Residue-level contacts at the interface:
Residue Q274 in the first protein is in contact with residue K25 in the second protein (closest heavy-atom distance 3.0 Å).
Residue R355 in the first protein is in contact with residue S40 in the second protein (closest heavy-atom distance 3.9 Å).
Residue L312 in the first protein contacts residue L49 in the second protein (closest heavy-atom distance 4.1 Å).
Residue F285 in the first protein contacts residue L62 in the second protein (closest heavy-atom distance 3.6 Å).
Residue I308 in the first protein interacts with residue I56 in the second protein (closest heavy-atom distance 3.7 Å).
Residue R355 in the first protein contacts residue N44 in the second protein (closest heavy-atom distance 3.0 Å).
Residue I356 in the first protein interacts with residue L47 in the second protein (closest heavy-atom distance 4.0 Å).
Residue I333 in the first protein interacts with residue K59 in the second protein (closest heavy-atom distance 3.3 Å).
Residue L348 in the first protein interacts with residue L47 in the second protein (closest heavy-atom distance 3.7 Å).
Residue I356 in the first protein interacts with residue N44 in the second protein (closest heavy-atom distance 4.1 Å).
Residue F328 in the first protein is in contact with residue G52 in the second protein (closest heavy-atom distance 3.5 Å).
Residue N289 in the first protein contacts residue R65 in the second protein (closest heavy-atom distance 3.2 Å).
Residue L281 in the first protein contacts residue S18 in the second protein (closest heavy-atom distance 3.6 Å).
Residue R290 in the first protein is in contact with residue R65 in the second protein (closest heavy-atom distance 3.4 Å).
Residue F328 in the first protein is in contact with residue L49 in the second protein (closest heavy-atom distance 3.6 Å).
Residue L352 in the first protein contacts residue Y43 in the second protein (closest heavy-atom distance 4.0 Å).
Residue D277 in the first protein interacts with residue K25 in the second protein (closest heavy-atom distance 3.9 Å).
Residue L347 in the first protein contacts residue L19 in the second protein (closest heavy-atom distance 4.0 Å).
Residue L324 in the first protein interacts with residue L48 in the second protein (closest heavy-atom distance 3.8 Å).
Residue L347 in the first protein is in contact with residue Q54 in the second protein (closest heavy-atom distance 3.6 Å).
Residue L347 in the first protein contacts residue R58 in the second protein (closest heavy-atom distance 3.5 Å).
Residue I308 in the first protein contacts residue F53 in the second protein (closest heavy-atom distance 3.5 Å).
Residue I301 in the first protein contacts residue I81 in the second protein (closest heavy-atom distance 4.0 Å).
Residue D277 in the first protein interacts with residue S18 in the second protein (closest heavy-atom distance 3.5 Å).
Residue L281 in the first protein interacts with residue E22 in the second protein (closest heavy-atom distance 3.1 Å).
Residue F328 in the first protein interacts with residue L48 in the second protein (closest heavy-atom distance 3.1 Å).
Residue T297 in the first protein interacts with residue I81 in the second protein (closest heavy-atom distance 3.7 Å).
Residue I316 in the first protein contacts residue L49 in the second protein (closest heavy-atom distance 3.6 Å).
Residue L343 in the first protein interacts with residue A55 in the second protein (closest heavy-atom distance 3.7 Å).
Residue L312 in the first protein interacts with residue F53 in the second protein (closest heavy-atom distance 3.8 Å).
Residue L352 in the first protein contacts residue L47 in the second protein (closest heavy-atom distance 3.6 Å).
Residue Y359 in the first protein is in contact with residue N44 in the second protein (closest heavy-atom distance 3.7 Å).
Residue L360 in the first protein interacts with residue L48 in the second protein (closest heavy-atom distance 3.9 Å).
Residue Y359 in the first protein is in contact with residue L48 in the second protein (closest heavy-atom distance 4.0 Å).
Residue R355 in the first protein interacts with residue Y43 in the second protein (closest heavy-atom distance 3.3 Å).
Residue E304 in the first protein is in contact with residue T85 in the second protein (closest heavy-atom distance 3.3 Å).
Residue F285 in the first protein contacts residue L61 in the second protein (closest heavy-atom distance 3.8 Å).
Residue D277 in the first protein interacts with residue A21 in the second protein (closest heavy-atom distance 3.3 Å).
Residue T300 in the first protein is in contact with residue E82 in the second protein (closest heavy-atom distance 3.1 Å).
Residue M309 in the first protein is in contact with residue L26 in the second protein (closest heavy-atom distance 3.2 Å).
Residue K313 in the first protein contacts residue E27 in the second protein (closest heavy-atom distance 3.9 Å).
Residue M340 in the first protein is in contact with residue L48 in the second protein (closest heavy-atom distance 3.6 Å).
Residue L348 in the first protein is in contact with residue L19 in the second protein (closest heavy-atom distance 3.6 Å).
Residue D277 in the first protein interacts with residue E22 in the second protein (closest heavy-atom distance 3.7 Å).
Residue F311 in the first protein contacts residue D90 in the second protein (closest heavy-atom distance 4.2 Å).
Residue L281 in the first protein contacts residue Q54 in the second protein (closest heavy-atom distance 3.3 Å).
Residue F285 in the first protein contacts residue R58 in the second protein (closest heavy-atom distance 3.1 Å).
Residue L286 in the first protein contacts residue L61 in the second protein (closest heavy-atom distance 3.9 Å).
Residue L347 in the first protein is in contact with residue C51 in the second protein (closest heavy-atom distance 3.5 Å).
Residue S305 in the first protein interacts with residue F53 in the second protein (closest heavy-atom distance 3.7 Å).
Residue L348 in the first protein interacts with residue C51 in the second protein (closest heavy-atom distance 3.6 Å).
Residue L324 in the first protein contacts residue K45 in the second protein (closest heavy-atom distance 3.9 Å).
Residue M309 in the first protein contacts residue D28 in the second protein (closest heavy-atom distance 3.4 Å).
Residue N289 in the first protein contacts residue L62 in the second protein (closest heavy-atom distance 3.6 Å).
Residue I356 in the first protein is in contact with residue L48 in the second protein (closest heavy-atom distance 3.8 Å).
Residue L312 in the first protein is in contact with residue I56 in the second protein (closest heavy-atom distance 4.1 Å).
Residue M309 in the first protein contacts residue K25 in the second protein (closest heavy-atom distance 3.5 Å).
Residue M340 in the first protein contacts residue C51 in the second protein (closest heavy-atom distance 4.0 Å).
Residue Y359 in the first protein contacts residue K45 in the second protein (closest heavy-atom distance 3.3 Å).
Residue T282 in the first protein contacts residue L57 in the second protein (closest heavy-atom distance 3.7 Å).

This data describes a binding interaction between two proteins.

Sequence of the second protein:
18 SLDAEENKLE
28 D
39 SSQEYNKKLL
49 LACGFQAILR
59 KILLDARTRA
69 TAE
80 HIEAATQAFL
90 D

Sequence of the first protein:
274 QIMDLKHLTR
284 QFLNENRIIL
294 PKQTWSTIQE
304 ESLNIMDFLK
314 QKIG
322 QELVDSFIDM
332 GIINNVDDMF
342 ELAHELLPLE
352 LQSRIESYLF